Sequence of protein 2:
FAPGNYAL

These two protein chains interact to form a complex.

Sequence of protein 1:
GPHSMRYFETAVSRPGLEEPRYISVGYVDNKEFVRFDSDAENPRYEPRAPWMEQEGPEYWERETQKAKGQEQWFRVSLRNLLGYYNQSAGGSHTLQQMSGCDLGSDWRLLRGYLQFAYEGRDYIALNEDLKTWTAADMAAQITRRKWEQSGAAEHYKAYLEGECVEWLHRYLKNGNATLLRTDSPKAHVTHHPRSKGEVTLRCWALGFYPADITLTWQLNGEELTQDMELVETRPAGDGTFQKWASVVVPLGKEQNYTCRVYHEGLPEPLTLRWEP

Residue-level contacts at the interface:
Residue Y171 in protein 1 contacts residue F1 in protein 2 (closest heavy-atom distance 2.7 Å).
Residue Q97 in protein 1 is in contact with residue P3 in protein 2 (closest heavy-atom distance 4.5 Å).
Residue F33 in protein 1 interacts with residue F1 in protein 2 (closest heavy-atom distance 4.7 Å).
Residue A152 in protein 1 is in contact with residue Y6 in protein 2 (closest heavy-atom distance 4.1 Å).
Residue Q70 in protein 1 contacts residue P3 in protein 2 (closest heavy-atom distance 3.8 Å).
Residue Q97 in protein 1 contacts residue N5 in protein 2 (closest heavy-atom distance 2.8 Å).
Residue F116 in protein 1 interacts with residue N5 in protein 2 (closest heavy-atom distance 4.1 Å).
Residue Y159 in protein 1 is in contact with residue P3 in protein 2 (closest heavy-atom distance 3.4 Å).
Residue K66 in protein 1 interacts with residue F1 in protein 2 (closest heavy-atom distance 3.4 Å).
Residue E63 in protein 1 contacts residue F1 in protein 2 (closest heavy-atom distance 3.3 Å).
Residue Y45 in protein 1 is in contact with residue A2 in protein 2 (closest heavy-atom distance 3.5 Å).
Residue N80 in protein 1 is in contact with residue A8 in protein 2 (closest heavy-atom distance 3.7 Å).
Residue Y59 in protein 1 interacts with residue F1 in protein 2 (closest heavy-atom distance 3.8 Å).
Residue F116 in protein 1 interacts with residue L9 in protein 2 (closest heavy-atom distance 4.6 Å).
Residue Q70 in protein 1 interacts with residue N5 in protein 2 (closest heavy-atom distance 2.8 Å).
Residue H155 in protein 1 contacts residue N5 in protein 2 (closest heavy-atom distance 4.4 Å).
Residue Y159 in protein 1 contacts residue F1 in protein 2 (closest heavy-atom distance 2.7 Å).
Residue H155 in protein 1 contacts residue G4 in protein 2 (closest heavy-atom distance 2.7 Å).
Residue W147 in protein 1 is in contact with residue A8 in protein 2 (closest heavy-atom distance 3.3 Å).
Residue E63 in protein 1 is in contact with residue A2 in protein 2 (closest heavy-atom distance 2.9 Å).
Residue Y7 in protein 1 interacts with residue P3 in protein 2 (closest heavy-atom distance 4.0 Å).
Residue W147 in protein 1 interacts with residue L9 in protein 2 (closest heavy-atom distance 3.2 Å).
Residue K66 in protein 1 contacts residue A2 in protein 2 (closest heavy-atom distance 2.7 Å).
Residue W73 in protein 1 interacts with residue L9 in protein 2 (closest heavy-atom distance 3.2 Å).
Residue H155 in protein 1 contacts residue Y6 in protein 2 (closest heavy-atom distance 3.5 Å).
Residue W167 in protein 1 contacts residue F1 in protein 2 (closest heavy-atom distance 3.6 Å).
Residue W73 in protein 1 is in contact with residue A8 in protein 2 (closest heavy-atom distance 3.6 Å).
Residue Y156 in protein 1 contacts residue G4 in protein 2 (closest heavy-atom distance 4.5 Å).
Residue E9 in protein 1 is in contact with residue P3 in protein 2 (closest heavy-atom distance 3.7 Å).
Residue Y7 in protein 1 contacts residue F1 in protein 2 (closest heavy-atom distance 2.7 Å).
Residue Y159 in protein 1 interacts with residue A2 in protein 2 (closest heavy-atom distance 3.6 Å).
Residue K146 in protein 1 is in contact with residue L9 in protein 2 (closest heavy-atom distance 3.2 Å).
Residue M5 in protein 1 contacts residue F1 in protein 2 (closest heavy-atom distance 4.2 Å).
Residue K66 in protein 1 contacts residue G4 in protein 2 (closest heavy-atom distance 4.8 Å).
Residue S99 in protein 1 is in contact with residue P3 in protein 2 (closest heavy-atom distance 3.5 Å).
Residue W73 in protein 1 interacts with residue N5 in protein 2 (closest heavy-atom distance 3.5 Å).
Residue Y7 in protein 1 is in contact with residue A2 in protein 2 (closest heavy-atom distance 3.4 Å).
Residue Y123 in protein 1 is in contact with residue L9 in protein 2 (closest heavy-atom distance 3.9 Å).
Residue S150 in protein 1 interacts with residue Y6 in protein 2 (closest heavy-atom distance 4.3 Å).
Residue Q70 in protein 1 interacts with residue G4 in protein 2 (closest heavy-atom distance 3.6 Å).
Residue S77 in protein 1 interacts with residue L9 in protein 2 (closest heavy-atom distance 3.1 Å).
Residue L95 in protein 1 is in contact with residue L9 in protein 2 (closest heavy-atom distance 3.7 Å).
Residue S77 in protein 1 interacts with residue A8 in protein 2 (closest heavy-atom distance 3.4 Å).
Residue E163 in protein 1 is in contact with residue F1 in protein 2 (closest heavy-atom distance 3.6 Å).
Residue V76 in protein 1 is in contact with residue A8 in protein 2 (closest heavy-atom distance 3.6 Å).
Residue W147 in protein 1 is in contact with residue Y6 in protein 2 (closest heavy-atom distance 4.9 Å).
Residue Y84 in protein 1 interacts with residue L9 in protein 2 (closest heavy-atom distance 2.7 Å).
Residue K66 in protein 1 interacts with residue P3 in protein 2 (closest heavy-atom distance 4.2 Å).
Residue T143 in protein 1 is in contact with residue L9 in protein 2 (closest heavy-atom distance 2.5 Å).
Residue L81 in protein 1 is in contact with residue L9 in protein 2 (closest heavy-atom distance 3.6 Å).
Residue W73 in protein 1 interacts with residue Y6 in protein 2 (closest heavy-atom distance 4.4 Å).
Residue N80 in protein 1 is in contact with residue L9 in protein 2 (closest heavy-atom distance 2.9 Å).
Residue Y156 in protein 1 contacts residue Y6 in protein 2 (closest heavy-atom distance 3.3 Å).
Residue K146 in protein 1 is in contact with residue A8 in protein 2 (closest heavy-atom distance 3.2 Å).
Residue F74 in protein 1 contacts residue N5 in protein 2 (closest heavy-atom distance 4.2 Å).
Residue Y156 in protein 1 contacts residue N5 in protein 2 (closest heavy-atom distance 3.2 Å).